Interface contacts:
Residue K146 in protein 1 contacts residue S8 in protein 2 (closest heavy-atom distance 3.3 Å).
Residue Y59 in protein 1 contacts residue D1 in protein 2 (closest heavy-atom distance 3.9 Å).
Residue Y99 in protein 1 is in contact with residue F2 in protein 2 (closest heavy-atom distance 3.3 Å).
Residue I73 in protein 1 is in contact with residue S8 in protein 2 (closest heavy-atom distance 3.8 Å).
Residue A24 in protein 1 contacts residue F2 in protein 2 (closest heavy-atom distance 4.2 Å).
Residue W147 in protein 1 interacts with residue Y7 in protein 2 (closest heavy-atom distance 3.5 Å).
Residue L95 in protein 1 is in contact with residue L9 in protein 2 (closest heavy-atom distance 4.0 Å).
Residue K146 in protein 1 contacts residue L9 in protein 2 (closest heavy-atom distance 2.6 Å).
Residue L5 in protein 1 is in contact with residue D1 in protein 2 (closest heavy-atom distance 4.0 Å).
Residue W147 in protein 1 is in contact with residue E5 in protein 2 (closest heavy-atom distance 3.9 Å).
Residue R62 in protein 1 contacts residue D1 in protein 2 (closest heavy-atom distance 2.9 Å).
Residue S167 in protein 1 contacts residue D1 in protein 2 (closest heavy-atom distance 3.2 Å).
Residue L124 in protein 1 interacts with residue L9 in protein 2 (closest heavy-atom distance 3.8 Å).
Residue H155 in protein 1 is in contact with residue E3 in protein 2 (closest heavy-atom distance 3.6 Å).
Residue S143 in protein 1 contacts residue L9 in protein 2 (closest heavy-atom distance 2.7 Å).
Residue N66 in protein 1 interacts with residue F2 in protein 2 (closest heavy-atom distance 3.0 Å).
Residue Y7 in protein 1 contacts residue F2 in protein 2 (closest heavy-atom distance 3.4 Å).
Residue S9 in protein 1 is in contact with residue F2 in protein 2 (closest heavy-atom distance 4.2 Å).
Residue A152 in protein 1 interacts with residue Y7 in protein 2 (closest heavy-atom distance 3.6 Å).
Residue T80 in protein 1 is in contact with residue L9 in protein 2 (closest heavy-atom distance 3.6 Å).
Residue Y7 in protein 1 contacts residue D1 in protein 2 (closest heavy-atom distance 2.8 Å).
Residue W156 in protein 1 interacts with residue E3 in protein 2 (closest heavy-atom distance 3.8 Å).
Residue S70 in protein 1 contacts residue R4 in protein 2 (closest heavy-atom distance 3.5 Å).
Residue S70 in protein 1 contacts residue F2 in protein 2 (closest heavy-atom distance 3.7 Å).
Residue I73 in protein 1 is in contact with residue E5 in protein 2 (closest heavy-atom distance 3.4 Å).
Residue Y159 in protein 1 contacts residue E3 in protein 2 (closest heavy-atom distance 3.6 Å).
Residue N66 in protein 1 contacts residue R4 in protein 2 (closest heavy-atom distance 3.6 Å).
Residue Y171 in protein 1 contacts residue D1 in protein 2 (closest heavy-atom distance 2.7 Å).
Residue A150 in protein 1 is in contact with residue Y7 in protein 2 (closest heavy-atom distance 3.8 Å).
Residue W97 in protein 1 contacts residue E5 in protein 2 (closest heavy-atom distance 3.9 Å).
Residue V67 in protein 1 contacts residue F2 in protein 2 (closest heavy-atom distance 3.8 Å).
Residue Y123 in protein 1 is in contact with residue L9 in protein 2 (closest heavy-atom distance 4.0 Å).
Residue W97 in protein 1 contacts residue F2 in protein 2 (closest heavy-atom distance 3.8 Å).
Residue Y84 in protein 1 is in contact with residue L9 in protein 2 (closest heavy-atom distance 2.7 Å).
Residue N77 in protein 1 interacts with residue L9 in protein 2 (closest heavy-atom distance 2.9 Å).
Residue I73 in protein 1 interacts with residue G6 in protein 2 (closest heavy-atom distance 4.2 Å).
Residue H155 in protein 1 contacts residue G6 in protein 2 (closest heavy-atom distance 4.1 Å).
Residue N63 in protein 1 interacts with residue F2 in protein 2 (closest heavy-atom distance 2.9 Å).
Residue H155 in protein 1 interacts with residue E5 in protein 2 (closest heavy-atom distance 4.6 Å).
Residue W147 in protein 1 interacts with residue L9 in protein 2 (closest heavy-atom distance 3.5 Å).
Residue W156 in protein 1 interacts with residue E5 in protein 2 (closest heavy-atom distance 3.8 Å).
Residue I73 in protein 1 contacts residue Y7 in protein 2 (closest heavy-atom distance 3.6 Å).
Residue S70 in protein 1 interacts with residue E3 in protein 2 (closest heavy-atom distance 4.2 Å).
Residue N66 in protein 1 contacts residue E3 in protein 2 (closest heavy-atom distance 4.3 Å).
Residue S70 in protein 1 is in contact with residue E5 in protein 2 (closest heavy-atom distance 2.9 Å).
Residue W147 in protein 1 interacts with residue S8 in protein 2 (closest heavy-atom distance 2.7 Å).
Residue Y99 in protein 1 interacts with residue E3 in protein 2 (closest heavy-atom distance 2.9 Å).
Residue F116 in protein 1 is in contact with residue E5 in protein 2 (closest heavy-atom distance 3.7 Å).
Residue Y159 in protein 1 interacts with residue D1 in protein 2 (closest heavy-atom distance 2.8 Å).
Residue Y159 in protein 1 is in contact with residue F2 in protein 2 (closest heavy-atom distance 4.6 Å).
Residue L81 in protein 1 interacts with residue L9 in protein 2 (closest heavy-atom distance 3.9 Å).
Residue F116 in protein 1 is in contact with residue L9 in protein 2 (closest heavy-atom distance 4.1 Å).
Residue M45 in protein 1 is in contact with residue F2 in protein 2 (closest heavy-atom distance 3.8 Å).
Residue N77 in protein 1 is in contact with residue S8 in protein 2 (closest heavy-atom distance 3.6 Å).
Residue H155 in protein 1 contacts residue Y7 in protein 2 (closest heavy-atom distance 4.1 Å).
Residue N63 in protein 1 is in contact with residue D1 in protein 2 (closest heavy-atom distance 3.0 Å).
Residue T163 in protein 1 is in contact with residue D1 in protein 2 (closest heavy-atom distance 4.1 Å).
Residue H155 in protein 1 is in contact with residue R4 in protein 2 (closest heavy-atom distance 2.8 Å).
Residue W97 in protein 1 contacts residue E3 in protein 2 (closest heavy-atom distance 4.1 Å).
Residue W156 in protein 1 contacts residue R4 in protein 2 (closest heavy-atom distance 3.9 Å).

These two protein chains interact to form a complex.

Sequence of protein 2:
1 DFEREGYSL

Sequence of protein 1:
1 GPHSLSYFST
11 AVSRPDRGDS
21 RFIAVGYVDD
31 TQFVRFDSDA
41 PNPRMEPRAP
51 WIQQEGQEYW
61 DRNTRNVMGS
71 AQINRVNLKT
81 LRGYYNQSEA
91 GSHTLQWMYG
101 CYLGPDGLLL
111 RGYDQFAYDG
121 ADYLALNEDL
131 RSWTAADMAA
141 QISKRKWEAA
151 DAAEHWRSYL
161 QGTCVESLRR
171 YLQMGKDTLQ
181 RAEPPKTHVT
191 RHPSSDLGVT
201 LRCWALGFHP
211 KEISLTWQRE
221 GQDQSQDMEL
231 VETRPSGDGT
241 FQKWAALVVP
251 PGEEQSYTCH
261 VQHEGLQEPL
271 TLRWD